Sequence of the second protein:
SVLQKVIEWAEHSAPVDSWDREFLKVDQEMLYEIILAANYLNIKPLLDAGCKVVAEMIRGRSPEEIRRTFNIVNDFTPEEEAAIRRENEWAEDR

Sequence of the first protein:
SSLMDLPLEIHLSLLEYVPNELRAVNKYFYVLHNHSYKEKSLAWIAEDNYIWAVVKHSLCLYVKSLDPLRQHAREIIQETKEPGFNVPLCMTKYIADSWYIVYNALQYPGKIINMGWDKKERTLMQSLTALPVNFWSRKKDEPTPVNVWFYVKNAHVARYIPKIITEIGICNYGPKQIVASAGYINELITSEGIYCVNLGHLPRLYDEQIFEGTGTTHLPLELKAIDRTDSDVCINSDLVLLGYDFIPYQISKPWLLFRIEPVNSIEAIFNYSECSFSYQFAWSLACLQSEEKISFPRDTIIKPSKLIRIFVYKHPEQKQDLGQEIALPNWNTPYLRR

Contacts between the two chains:
Residue A29 in the first protein interacts with residue R167 in the second protein (closest heavy-atom distance 3.2 Å).
Residue L367 in the first protein is in contact with residue E187 in the second protein (closest heavy-atom distance 3.7 Å).
Residue L367 in the first protein is in contact with residue A191 in the second protein (closest heavy-atom distance 3.1 Å).
Residue K32 in the first protein is in contact with residue F176 in the second protein (closest heavy-atom distance 3.5 Å).
Residue A78 in the first protein interacts with residue A183 in the second protein (closest heavy-atom distance 3.6 Å).
Residue V30 in the first protein is in contact with residue I172 in the second protein (closest heavy-atom distance 3.6 Å).
Residue Y22 in the first protein interacts with residue A155 in the second protein (closest heavy-atom distance 3.6 Å).
Residue V23 in the first protein is in contact with residue R159 in the second protein (closest heavy-atom distance 3.8 Å).
Residue Y35 in the first protein interacts with residue I184 in the second protein (closest heavy-atom distance 3.7 Å).
Residue P360 in the first protein interacts with residue R194 in the second protein (closest heavy-atom distance 3.7 Å).
Residue N25 in the first protein interacts with residue A191 in the second protein (closest heavy-atom distance 3.6 Å).
Residue T364 in the first protein interacts with residue R194 in the second protein (closest heavy-atom distance 2.9 Å).
Residue T364 in the first protein interacts with residue W190 in the second protein (closest heavy-atom distance 3.5 Å).
Residue N361 in the first protein interacts with residue R194 in the second protein (closest heavy-atom distance 3.1 Å).
Residue A29 in the first protein contacts residue F176 in the second protein (closest heavy-atom distance 3.7 Å).
Residue Q275 in the first protein contacts residue R194 in the second protein (closest heavy-atom distance 3.1 Å).
Residue S7 in the first protein contacts residue F170 in the second protein (closest heavy-atom distance 3.1 Å).
Residue S7 in the first protein contacts residue N171 in the second protein (closest heavy-atom distance 2.5 Å).
Residue I81 in the first protein is in contact with residue E180 in the second protein (closest heavy-atom distance 3.6 Å).
Residue V30 in the first protein contacts residue F176 in the second protein (closest heavy-atom distance 3.8 Å).
Residue Y22 in the first protein interacts with residue R159 in the second protein (closest heavy-atom distance 3.7 Å).
Residue H77 in the first protein contacts residue E180 in the second protein (closest heavy-atom distance 3.3 Å).
Residue L8 in the first protein is in contact with residue F170 in the second protein (closest heavy-atom distance 3.2 Å).
Residue E26 in the first protein contacts residue G160 in the second protein (closest heavy-atom distance 3.1 Å).
Residue Y105 in the first protein contacts residue A191 in the second protein (closest heavy-atom distance 3.4 Å).
Residue K32 in the first protein interacts with residue D175 in the second protein (closest heavy-atom distance 2.8 Å).
Residue S277 in the first protein contacts residue D193 in the second protein (closest heavy-atom distance 3.1 Å).
Residue A29 in the first protein contacts residue P163 in the second protein (closest heavy-atom distance 3.4 Å).
Residue L367 in the first protein contacts residue W190 in the second protein (closest heavy-atom distance 3.0 Å).
Residue A29 in the first protein interacts with residue I184 in the second protein (closest heavy-atom distance 3.8 Å).
Residue R28 in the first protein is in contact with residue E187 in the second protein (closest heavy-atom distance 2.8 Å).
Residue Y22 in the first protein interacts with residue K152 in the second protein (closest heavy-atom distance 2.8 Å).
Residue L74 in the first protein interacts with residue R186 in the second protein (closest heavy-atom distance 2.8 Å).
Residue I81 in the first protein contacts residue F176 in the second protein (closest heavy-atom distance 3.6 Å).
Residue P365 in the first protein is in contact with residue R194 in the second protein (closest heavy-atom distance 2.7 Å).
Residue P12 in the first protein is in contact with residue L136 in the second protein (closest heavy-atom distance 3.6 Å).
Residue I276 in the first protein contacts residue D193 in the second protein (closest heavy-atom distance 3.0 Å).
Residue N31 in the first protein contacts residue I172 in the second protein (closest heavy-atom distance 3.5 Å).
Residue R75 in the first protein is in contact with residue E187 in the second protein (closest heavy-atom distance 2.6 Å).
Residue P365 in the first protein interacts with residue W190 in the second protein (closest heavy-atom distance 3.2 Å).
Residue N31 in the first protein interacts with residue F176 in the second protein (closest heavy-atom distance 3.3 Å).
Residue A78 in the first protein interacts with residue I184 in the second protein (closest heavy-atom distance 3.8 Å).
Residue L11 in the first protein contacts residue Y132 in the second protein (closest heavy-atom distance 3.7 Å).
Residue K32 in the first protein interacts with residue E180 in the second protein (closest heavy-atom distance 3.3 Å).
Residue N25 in the first protein interacts with residue N188 in the second protein (closest heavy-atom distance 2.9 Å).
Residue R28 in the first protein is in contact with residue N188 in the second protein (closest heavy-atom distance 3.2 Å).
Residue L74 in the first protein is in contact with residue W190 in the second protein (closest heavy-atom distance 3.8 Å).
Residue S6 in the first protein is in contact with residue N171 in the second protein (closest heavy-atom distance 3.4 Å).
Residue I106 in the first protein is in contact with residue E187 in the second protein (closest heavy-atom distance 3.7 Å).
Residue Y366 in the first protein contacts residue W190 in the second protein (closest heavy-atom distance 3.6 Å).
Residue E14 in the first protein interacts with residue N139 in the second protein (closest heavy-atom distance 2.6 Å).
Residue R340 in the first protein contacts residue R194 in the second protein (closest heavy-atom distance 2.6 Å).
Residue Q275 in the first protein interacts with residue D193 in the second protein (closest heavy-atom distance 3.5 Å).
Residue Y274 in the first protein interacts with residue R194 in the second protein (closest heavy-atom distance 3.6 Å).
Residue V23 in the first protein is in contact with residue A155 in the second protein (closest heavy-atom distance 3.6 Å).
Residue V30 in the first protein is in contact with residue R167 in the second protein (closest heavy-atom distance 2.8 Å).
Residue N31 in the first protein is in contact with residue D175 in the second protein (closest heavy-atom distance 3.3 Å).
Residue Y366 in the first protein interacts with residue R194 in the second protein (closest heavy-atom distance 2.5 Å).
Residue I15 in the first protein is in contact with residue L147 in the second protein (closest heavy-atom distance 3.6 Å).
Residue H77 in the first protein is in contact with residue E179 in the second protein (closest heavy-atom distance 3.8 Å).

The following describes two proteins that form a bound complex.